Interface contacts:
Residue I626 in the second protein interacts with residue L564 in the first protein (closest heavy-atom distance 3.9 Å).
Residue K972 in the second protein contacts residue A553 in the first protein (closest heavy-atom distance 3.9 Å).
Residue V34 in the second protein is in contact with residue R566 in the first protein (closest heavy-atom distance 3.7 Å).
Residue I1388 in the second protein contacts residue T537 in the first protein (closest heavy-atom distance 3.4 Å).
Residue E968 in the second protein contacts residue L109 in the first protein (closest heavy-atom distance 4.0 Å).
Residue F844 in the second protein contacts residue A545 in the first protein (closest heavy-atom distance 4.0 Å).
Residue I630 in the second protein interacts with residue S559 in the first protein (closest heavy-atom distance 3.6 Å).
Residue L840 in the second protein interacts with residue A548 in the first protein (closest heavy-atom distance 3.8 Å).
Residue V851 in the second protein contacts residue L542 in the first protein (closest heavy-atom distance 3.7 Å).
Residue Q33 in the second protein contacts residue L103 in the first protein (closest heavy-atom distance 4.4 Å).
Residue I630 in the second protein contacts residue V560 in the first protein (closest heavy-atom distance 3.6 Å).
Residue V34 in the second protein interacts with residue L561 in the first protein (closest heavy-atom distance 3.4 Å).
Residue S108 in the second protein interacts with residue G565 in the first protein (closest heavy-atom distance 3.7 Å).
Residue L850 in the second protein interacts with residue K538 in the first protein (closest heavy-atom distance 4.0 Å).
Residue E968 in the second protein is in contact with residue Q106 in the first protein (closest heavy-atom distance 4.3 Å).
Residue F844 in the second protein contacts residue G546 in the first protein (closest heavy-atom distance 4.5 Å).
Residue A31 in the second protein is in contact with residue N97 in the first protein (closest heavy-atom distance 4.1 Å).
Residue E975 in the second protein contacts residue N99 in the first protein (closest heavy-atom distance 2.9 Å).
Residue Q843 in the second protein contacts residue A545 in the first protein (closest heavy-atom distance 4.1 Å).
Residue E969 in the second protein contacts residue M549 in the first protein (closest heavy-atom distance 3.3 Å).
Residue E968 in the second protein interacts with residue A105 in the first protein (closest heavy-atom distance 3.9 Å).
Residue S37 in the second protein is in contact with residue Q558 in the first protein (closest heavy-atom distance 3.9 Å).
Residue S108 in the second protein interacts with residue L563 in the first protein (closest heavy-atom distance 3.3 Å).
Residue L109 in the second protein interacts with residue L563 in the first protein (closest heavy-atom distance 3.8 Å).
Residue Q33 in the second protein is in contact with residue L561 in the first protein (closest heavy-atom distance 3.7 Å).
Residue W841 in the second protein contacts residue M549 in the first protein (closest heavy-atom distance 3.6 Å).
Residue F844 in the second protein is in contact with residue M549 in the first protein (closest heavy-atom distance 3.8 Å).
Residue L848 in the second protein interacts with residue L542 in the first protein (closest heavy-atom distance 4.3 Å).
Residue Q837 in the second protein is in contact with residue M549 in the first protein (closest heavy-atom distance 2.9 Å).
Residue K633 in the second protein is in contact with residue Q552 in the first protein (closest heavy-atom distance 3.3 Å).
Residue L850 in the second protein is in contact with residue I541 in the first protein (closest heavy-atom distance 3.8 Å).
Residue Q33 in the second protein contacts residue V100 in the first protein (closest heavy-atom distance 3.3 Å).
Residue I630 in the second protein interacts with residue L563 in the first protein (closest heavy-atom distance 3.8 Å).
Residue K111 in the second protein is in contact with residue R566 in the first protein (closest heavy-atom distance 3.6 Å).
Residue L850 in the second protein is in contact with residue T537 in the first protein (closest heavy-atom distance 4.2 Å).
Residue L109 in the second protein is in contact with residue G565 in the first protein (closest heavy-atom distance 3.2 Å).
Residue L850 in the second protein interacts with residue L542 in the first protein (closest heavy-atom distance 4.3 Å).
Residue I626 in the second protein contacts residue L563 in the first protein (closest heavy-atom distance 3.2 Å).
Residue E968 in the second protein is in contact with residue L550 in the first protein (closest heavy-atom distance 3.4 Å).
Residue R1330 in the second protein interacts with residue E532 in the first protein (closest heavy-atom distance 2.8 Å).
Residue Q837 in the second protein contacts residue Q552 in the first protein (closest heavy-atom distance 2.9 Å).
Residue R846 in the second protein contacts residue I541 in the first protein (closest heavy-atom distance 4.2 Å).
Residue I627 in the second protein is in contact with residue L563 in the first protein (closest heavy-atom distance 4.2 Å).
Residue D631 in the second protein is in contact with residue L556 in the first protein (closest heavy-atom distance 4.2 Å).
Residue L840 in the second protein contacts residue M549 in the first protein (closest heavy-atom distance 3.3 Å).
Residue K972 in the second protein interacts with residue M549 in the first protein (closest heavy-atom distance 3.4 Å).
Residue V851 in the second protein is in contact with residue K538 in the first protein (closest heavy-atom distance 3.7 Å).
Residue K111 in the second protein is in contact with residue G565 in the first protein (closest heavy-atom distance 3.3 Å).
Residue A31 in the second protein contacts residue I96 in the first protein (closest heavy-atom distance 3.9 Å).
Residue A31 in the second protein contacts residue L561 in the first protein (closest heavy-atom distance 3.6 Å).
Residue L109 in the second protein interacts with residue L564 in the first protein (closest heavy-atom distance 4.2 Å).
Residue G847 in the second protein contacts residue L542 in the first protein (closest heavy-atom distance 3.4 Å).
Residue I627 in the second protein is in contact with residue L564 in the first protein (closest heavy-atom distance 3.7 Å).
Residue S108 in the second protein contacts residue L564 in the first protein (closest heavy-atom distance 3.3 Å).
Residue A31 in the second protein contacts residue V100 in the first protein (closest heavy-atom distance 3.5 Å).
Residue F844 in the second protein is in contact with residue L542 in the first protein (closest heavy-atom distance 4.0 Å).
Residue L840 in the second protein is in contact with residue Q552 in the first protein (closest heavy-atom distance 3.4 Å).
Residue I630 in the second protein interacts with residue L556 in the first protein (closest heavy-atom distance 3.7 Å).
Residue S108 in the second protein interacts with residue S562 in the first protein (closest heavy-atom distance 3.2 Å).
Residue E968 in the second protein interacts with residue S102 in the first protein (closest heavy-atom distance 4.3 Å).

These two protein chains interact to form a complex.

Sequence of the second protein:
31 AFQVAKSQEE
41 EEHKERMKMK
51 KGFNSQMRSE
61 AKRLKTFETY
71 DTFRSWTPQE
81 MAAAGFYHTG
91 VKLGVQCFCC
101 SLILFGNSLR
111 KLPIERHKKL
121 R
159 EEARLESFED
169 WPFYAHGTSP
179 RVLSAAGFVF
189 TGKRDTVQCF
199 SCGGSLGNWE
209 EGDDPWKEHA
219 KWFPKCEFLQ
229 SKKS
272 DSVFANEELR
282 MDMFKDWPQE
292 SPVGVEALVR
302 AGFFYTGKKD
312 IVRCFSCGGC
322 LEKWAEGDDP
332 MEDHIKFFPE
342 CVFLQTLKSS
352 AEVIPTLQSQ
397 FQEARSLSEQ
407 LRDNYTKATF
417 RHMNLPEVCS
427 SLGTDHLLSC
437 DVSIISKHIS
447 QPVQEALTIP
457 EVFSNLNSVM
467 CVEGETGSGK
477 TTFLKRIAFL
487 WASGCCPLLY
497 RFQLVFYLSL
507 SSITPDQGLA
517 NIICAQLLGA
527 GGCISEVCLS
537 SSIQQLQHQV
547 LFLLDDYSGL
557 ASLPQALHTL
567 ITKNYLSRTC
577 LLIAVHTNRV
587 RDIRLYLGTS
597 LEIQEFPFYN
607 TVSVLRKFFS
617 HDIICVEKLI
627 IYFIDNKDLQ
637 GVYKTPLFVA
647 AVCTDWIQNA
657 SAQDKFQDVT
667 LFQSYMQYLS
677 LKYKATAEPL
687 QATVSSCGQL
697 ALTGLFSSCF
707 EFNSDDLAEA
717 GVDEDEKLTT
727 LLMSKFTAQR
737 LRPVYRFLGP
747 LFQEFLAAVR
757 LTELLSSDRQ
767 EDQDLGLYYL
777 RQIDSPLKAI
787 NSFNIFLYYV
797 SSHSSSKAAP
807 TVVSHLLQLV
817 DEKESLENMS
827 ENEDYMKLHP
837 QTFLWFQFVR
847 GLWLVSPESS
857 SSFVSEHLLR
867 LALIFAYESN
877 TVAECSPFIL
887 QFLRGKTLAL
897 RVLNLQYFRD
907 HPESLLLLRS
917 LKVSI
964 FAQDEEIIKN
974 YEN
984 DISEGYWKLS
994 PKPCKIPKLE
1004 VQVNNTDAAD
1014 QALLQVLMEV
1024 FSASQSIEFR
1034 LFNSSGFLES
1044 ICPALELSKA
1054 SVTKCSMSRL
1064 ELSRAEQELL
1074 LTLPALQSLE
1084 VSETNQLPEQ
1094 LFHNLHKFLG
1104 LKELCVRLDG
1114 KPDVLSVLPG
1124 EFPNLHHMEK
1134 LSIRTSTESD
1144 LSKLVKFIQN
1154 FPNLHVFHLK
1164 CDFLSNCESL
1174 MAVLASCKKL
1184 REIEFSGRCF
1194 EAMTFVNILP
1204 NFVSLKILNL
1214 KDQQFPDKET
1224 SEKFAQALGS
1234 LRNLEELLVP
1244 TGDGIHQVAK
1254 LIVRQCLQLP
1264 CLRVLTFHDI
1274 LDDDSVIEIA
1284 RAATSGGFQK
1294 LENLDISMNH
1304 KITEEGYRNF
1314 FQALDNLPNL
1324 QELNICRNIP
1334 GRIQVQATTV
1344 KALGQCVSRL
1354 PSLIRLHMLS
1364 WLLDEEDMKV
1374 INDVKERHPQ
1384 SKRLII

Sequence of the first protein:
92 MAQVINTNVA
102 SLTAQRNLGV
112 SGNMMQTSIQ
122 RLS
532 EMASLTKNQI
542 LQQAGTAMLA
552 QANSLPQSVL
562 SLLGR